Sequence of chain A:
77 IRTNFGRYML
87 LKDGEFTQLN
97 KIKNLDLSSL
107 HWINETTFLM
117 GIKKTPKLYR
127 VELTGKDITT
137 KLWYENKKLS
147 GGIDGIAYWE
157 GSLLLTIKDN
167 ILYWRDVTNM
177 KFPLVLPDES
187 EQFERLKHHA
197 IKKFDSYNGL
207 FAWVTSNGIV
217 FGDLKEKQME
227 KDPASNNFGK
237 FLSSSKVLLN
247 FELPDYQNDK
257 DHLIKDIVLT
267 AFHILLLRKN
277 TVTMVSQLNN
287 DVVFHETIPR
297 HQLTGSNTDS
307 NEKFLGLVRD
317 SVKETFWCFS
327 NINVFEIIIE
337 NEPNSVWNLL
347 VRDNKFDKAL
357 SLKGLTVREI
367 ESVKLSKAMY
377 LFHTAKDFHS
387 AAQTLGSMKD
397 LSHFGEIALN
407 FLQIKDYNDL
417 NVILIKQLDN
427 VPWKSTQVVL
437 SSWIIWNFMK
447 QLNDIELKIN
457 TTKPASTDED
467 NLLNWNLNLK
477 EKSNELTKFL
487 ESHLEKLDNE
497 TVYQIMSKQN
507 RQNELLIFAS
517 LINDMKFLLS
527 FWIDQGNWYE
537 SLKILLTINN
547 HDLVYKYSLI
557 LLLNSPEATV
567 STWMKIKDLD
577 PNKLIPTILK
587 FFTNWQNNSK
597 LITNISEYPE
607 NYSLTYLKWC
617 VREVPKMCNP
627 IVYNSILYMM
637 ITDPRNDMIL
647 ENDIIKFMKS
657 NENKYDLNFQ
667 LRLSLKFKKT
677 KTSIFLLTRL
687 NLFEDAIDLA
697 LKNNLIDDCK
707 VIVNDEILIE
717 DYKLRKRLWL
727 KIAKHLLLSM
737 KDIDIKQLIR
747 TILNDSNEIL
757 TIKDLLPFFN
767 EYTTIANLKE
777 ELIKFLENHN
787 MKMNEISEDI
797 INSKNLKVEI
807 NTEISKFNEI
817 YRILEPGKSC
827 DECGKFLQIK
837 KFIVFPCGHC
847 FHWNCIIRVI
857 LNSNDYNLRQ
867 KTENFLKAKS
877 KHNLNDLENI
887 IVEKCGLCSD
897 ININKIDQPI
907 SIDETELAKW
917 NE

Sequence of chain B:
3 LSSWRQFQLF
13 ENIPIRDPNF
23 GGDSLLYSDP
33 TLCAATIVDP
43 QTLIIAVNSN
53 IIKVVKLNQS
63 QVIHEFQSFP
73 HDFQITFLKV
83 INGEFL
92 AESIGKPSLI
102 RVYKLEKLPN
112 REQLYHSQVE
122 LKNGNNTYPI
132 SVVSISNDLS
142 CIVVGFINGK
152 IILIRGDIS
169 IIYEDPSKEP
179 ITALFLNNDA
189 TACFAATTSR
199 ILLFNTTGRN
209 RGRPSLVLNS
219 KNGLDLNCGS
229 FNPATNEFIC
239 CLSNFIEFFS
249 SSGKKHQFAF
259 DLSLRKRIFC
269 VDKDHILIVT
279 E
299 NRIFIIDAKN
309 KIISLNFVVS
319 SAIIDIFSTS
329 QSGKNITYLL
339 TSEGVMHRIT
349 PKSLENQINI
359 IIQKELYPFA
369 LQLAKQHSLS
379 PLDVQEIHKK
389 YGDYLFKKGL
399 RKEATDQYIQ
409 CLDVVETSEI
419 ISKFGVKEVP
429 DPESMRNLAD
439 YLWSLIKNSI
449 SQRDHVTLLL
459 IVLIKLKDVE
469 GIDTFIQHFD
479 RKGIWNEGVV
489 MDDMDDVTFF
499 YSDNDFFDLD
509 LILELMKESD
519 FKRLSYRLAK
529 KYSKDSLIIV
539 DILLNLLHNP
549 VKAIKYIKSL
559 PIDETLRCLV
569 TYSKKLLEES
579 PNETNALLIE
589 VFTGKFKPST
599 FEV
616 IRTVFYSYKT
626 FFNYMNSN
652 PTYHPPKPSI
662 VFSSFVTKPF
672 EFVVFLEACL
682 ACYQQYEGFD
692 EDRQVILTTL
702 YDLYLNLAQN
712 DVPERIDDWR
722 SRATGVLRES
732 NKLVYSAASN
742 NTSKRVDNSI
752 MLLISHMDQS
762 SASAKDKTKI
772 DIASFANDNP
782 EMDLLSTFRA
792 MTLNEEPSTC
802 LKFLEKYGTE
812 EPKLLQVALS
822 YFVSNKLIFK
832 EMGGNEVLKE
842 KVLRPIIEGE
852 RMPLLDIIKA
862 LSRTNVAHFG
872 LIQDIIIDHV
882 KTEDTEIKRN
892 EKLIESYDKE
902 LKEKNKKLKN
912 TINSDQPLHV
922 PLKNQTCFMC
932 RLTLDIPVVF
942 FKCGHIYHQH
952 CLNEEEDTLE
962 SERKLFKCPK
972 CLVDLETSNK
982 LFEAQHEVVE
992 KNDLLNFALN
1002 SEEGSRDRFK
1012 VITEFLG

Residue-level contacts at the interface:
Residue L754 in chain B is in contact with residue F665 in chain A (closest heavy-atom distance 3.9 Å).
Residue E417 in chain B contacts residue K800 in chain A (closest heavy-atom distance 3.2 Å).
Residue E1003 in chain B is in contact with residue I501 in chain A (closest heavy-atom distance 3.6 Å).
Residue D508 in chain B is in contact with residue K719 in chain A (closest heavy-atom distance 4.1 Å).
Residue H757 in chain B is in contact with residue L585 in chain A (closest heavy-atom distance 4.0 Å).
Residue E417 in chain B is in contact with residue K803 in chain A (closest heavy-atom distance 3.7 Å).
Residue F663 in chain B is in contact with residue N664 in chain A (closest heavy-atom distance 3.7 Å).
Residue I751 in chain B is in contact with residue F665 in chain A (closest heavy-atom distance 3.8 Å).
Residue F673 in chain B is in contact with residue R668 in chain A (closest heavy-atom distance 4.3 Å).
Residue L754 in chain B is in contact with residue L669 in chain A (closest heavy-atom distance 4.3 Å).
Residue I751 in chain B is in contact with residue N630 in chain A (closest heavy-atom distance 3.4 Å).
Residue Q986 in chain B interacts with residue W442 in chain A (closest heavy-atom distance 3.4 Å).
Residue H757 in chain B contacts residue Q592 in chain A (closest heavy-atom distance 3.8 Å).
Residue A999 in chain B contacts residue Q500 in chain A (closest heavy-atom distance 3.1 Å).
Residue S664 in chain B is in contact with residue L688 in chain A (closest heavy-atom distance 3.9 Å).
Residue F983 in chain B interacts with residue N443 in chain A (closest heavy-atom distance 4.3 Å).
Residue H757 in chain B contacts residue F588 in chain A (closest heavy-atom distance 3.6 Å).
Residue F1016 in chain B interacts with residue D412 in chain A (closest heavy-atom distance 4.2 Å).
Residue K572 in chain B is in contact with residue D691 in chain A (closest heavy-atom distance 4.2 Å).
Residue D703 in chain B interacts with residue R668 in chain A (closest heavy-atom distance 2.3 Å).
Residue E782 in chain B is in contact with residue I556 in chain A (closest heavy-atom distance 4.3 Å).
Residue M758 in chain B contacts residue F673 in chain A (closest heavy-atom distance 3.4 Å).
Residue F998 in chain B is in contact with residue Q500 in chain A (closest heavy-atom distance 2.4 Å).
Residue V424 in chain B interacts with residue I796 in chain A (closest heavy-atom distance 3.6 Å).
Residue L754 in chain B interacts with residue N630 in chain A (closest heavy-atom distance 3.7 Å).
Residue L754 in chain B contacts residue L585 in chain A (closest heavy-atom distance 4.2 Å).
Residue S420 in chain B contacts residue K800 in chain A (closest heavy-atom distance 3.1 Å).
Residue N1001 in chain B contacts residue Q500 in chain A (closest heavy-atom distance 3.2 Å).
Residue L754 in chain B contacts residue Y634 in chain A (closest heavy-atom distance 3.4 Å).
Residue T700 in chain B is in contact with residue R668 in chain A (closest heavy-atom distance 3.3 Å).
Residue E782 in chain B interacts with residue K552 in chain A (closest heavy-atom distance 4.2 Å).
Residue S1002 in chain B contacts residue T497 in chain A (closest heavy-atom distance 3.8 Å).
Residue D703 in chain B interacts with residue F665 in chain A (closest heavy-atom distance 4.2 Å).
Residue M758 in chain B is in contact with residue Y634 in chain A (closest heavy-atom distance 3.5 Å).
Residue A791 in chain B is in contact with residue N590 in chain A (closest heavy-atom distance 4.2 Å).
Residue L753 in chain B contacts residue L585 in chain A (closest heavy-atom distance 4.2 Å).
Residue H757 in chain B contacts residue T589 in chain A (closest heavy-atom distance 3.3 Å).
Residue I751 in chain B contacts residue I627 in chain A (closest heavy-atom distance 4.3 Å).
Residue S416 in chain B interacts with residue K803 in chain A (closest heavy-atom distance 3.3 Å).
Residue N993 in chain B interacts with residue E496 in chain A (closest heavy-atom distance 3.0 Å).
Residue A777 in chain B interacts with residue P582 in chain A (closest heavy-atom distance 4.3 Å).
Residue Q710 in chain B contacts residue K672 in chain A (closest heavy-atom distance 3.0 Å).
Residue S416 in chain B contacts residue K800 in chain A (closest heavy-atom distance 3.7 Å).
Residue S1002 in chain B interacts with residue Q500 in chain A (closest heavy-atom distance 3.0 Å).
Residue F983 in chain B contacts residue I440 in chain A (closest heavy-atom distance 3.9 Å).
Residue V424 in chain B contacts residue S793 in chain A (closest heavy-atom distance 4.2 Å).
Residue S660 in chain B interacts with residue N664 in chain A (closest heavy-atom distance 3.1 Å).
Residue E516 in chain B contacts residue K759 in chain A (closest heavy-atom distance 3.4 Å).
Residue H757 in chain B contacts residue Y634 in chain A (closest heavy-atom distance 2.7 Å).
Residue L753 in chain B is in contact with residue I581 in chain A (closest heavy-atom distance 3.7 Å).
Residue M783 in chain B interacts with residue L555 in chain A (closest heavy-atom distance 4.1 Å).
Residue L1000 in chain B interacts with residue Q500 in chain A (closest heavy-atom distance 3.3 Å).
Residue F998 in chain B contacts residue E496 in chain A (closest heavy-atom distance 4.0 Å).
Residue M758 in chain B is in contact with residue K672 in chain A (closest heavy-atom distance 3.3 Å).
Residue D508 in chain B interacts with residue Y718 in chain A (closest heavy-atom distance 4.2 Å).
Residue E414 in chain B interacts with residue K803 in chain A (closest heavy-atom distance 3.9 Å).
Residue S750 in chain B is in contact with residue I627 in chain A (closest heavy-atom distance 3.4 Å).
Residue S787 in chain B is in contact with residue L559 in chain A (closest heavy-atom distance 3.6 Å).
Residue L754 in chain B interacts with residue S631 in chain A (closest heavy-atom distance 4.0 Å).
Residue S420 in chain B contacts residue I796 in chain A (closest heavy-atom distance 3.3 Å).

These two protein chains interact to form a complex.